Sequence of chain B:
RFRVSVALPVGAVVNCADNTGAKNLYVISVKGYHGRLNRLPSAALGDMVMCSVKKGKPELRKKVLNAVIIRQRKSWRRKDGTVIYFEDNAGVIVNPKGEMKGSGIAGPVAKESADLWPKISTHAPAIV

The following describes two proteins that form a bound complex.

Residue-level contacts at the interface:
Residue P75 in chain A interacts with residue R88 in chain B (closest heavy-atom distance 4.4 Å).
Residue V73 in chain A contacts residue D91 in chain B (closest heavy-atom distance 3.2 Å).
Residue V72 in chain A contacts residue K90 in chain B (closest heavy-atom distance 3.1 Å).
Residue V72 in chain A is in contact with residue D91 in chain B (closest heavy-atom distance 4.0 Å).
Residue E74 in chain A is in contact with residue R88 in chain B (closest heavy-atom distance 4.7 Å).
Residue E71 in chain A interacts with residue D91 in chain B (closest heavy-atom distance 2.9 Å).
Residue V73 in chain A is in contact with residue K90 in chain B (closest heavy-atom distance 3.9 Å).
Residue K66 in chain A interacts with residue K90 in chain B (closest heavy-atom distance 3.5 Å).
Residue V73 in chain A interacts with residue R88 in chain B (closest heavy-atom distance 2.9 Å).
Residue E7 in chain A is in contact with residue L48 in chain B (closest heavy-atom distance 3.7 Å).
Residue H8 in chain A interacts with residue L48 in chain B (closest heavy-atom distance 3.6 Å).
Residue V73 in chain A interacts with residue G92 in chain B (closest heavy-atom distance 3.7 Å).

Sequence of chain A:
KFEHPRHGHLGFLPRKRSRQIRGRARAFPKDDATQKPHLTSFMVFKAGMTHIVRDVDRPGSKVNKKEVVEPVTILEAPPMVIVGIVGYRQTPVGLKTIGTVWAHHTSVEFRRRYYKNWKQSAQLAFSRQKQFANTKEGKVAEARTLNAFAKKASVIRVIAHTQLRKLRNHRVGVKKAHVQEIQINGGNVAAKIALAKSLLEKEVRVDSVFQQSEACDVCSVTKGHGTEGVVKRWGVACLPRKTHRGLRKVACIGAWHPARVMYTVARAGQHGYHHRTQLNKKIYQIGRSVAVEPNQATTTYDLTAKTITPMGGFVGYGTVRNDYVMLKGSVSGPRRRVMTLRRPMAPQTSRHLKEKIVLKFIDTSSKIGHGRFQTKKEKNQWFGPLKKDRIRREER